Interface contacts:
Residue I62 in protein 2 contacts residue F92 in protein 1 (closest heavy-atom distance 3.5 Å).
Residue P85 in protein 2 is in contact with residue V50 in protein 1 (closest heavy-atom distance 3.6 Å).
Residue D91 in protein 2 is in contact with residue P75 in protein 1 (closest heavy-atom distance 3.4 Å).
Residue F92 in protein 2 interacts with residue V31 in protein 1 (closest heavy-atom distance 2.9 Å).
Residue H89 in protein 2 interacts with residue P29 in protein 1 (closest heavy-atom distance 3.4 Å).
Residue H46 in protein 2 contacts residue V87 in protein 1 (closest heavy-atom distance 3.0 Å).
Residue Y33 in protein 2 interacts with residue R94 in protein 1 (closest heavy-atom distance 2.8 Å).
Residue F92 in protein 2 interacts with residue K74 in protein 1 (closest heavy-atom distance 3.6 Å).
Residue K86 in protein 2 is in contact with residue K84 in protein 1 (closest heavy-atom distance 3.0 Å).
Residue R94 in protein 2 interacts with residue K72 in protein 1 (closest heavy-atom distance 3.7 Å).
Residue V32 in protein 2 interacts with residue R94 in protein 1 (closest heavy-atom distance 3.4 Å).
Residue H46 in protein 2 is in contact with residue P85 in protein 1 (closest heavy-atom distance 3.5 Å).
Residue I95 in protein 2 interacts with residue K72 in protein 1 (closest heavy-atom distance 3.0 Å).
Residue Y33 in protein 2 is in contact with residue F92 in protein 1 (closest heavy-atom distance 2.8 Å).
Residue K86 in protein 2 contacts residue H46 in protein 1 (closest heavy-atom distance 3.4 Å).
Residue H46 in protein 2 interacts with residue K86 in protein 1 (closest heavy-atom distance 3.0 Å).
Residue E88 in protein 2 contacts residue K84 in protein 1 (closest heavy-atom distance 3.3 Å).
Residue V31 in protein 2 interacts with residue D91 in protein 1 (closest heavy-atom distance 3.6 Å).
Residue P85 in protein 2 interacts with residue H46 in protein 1 (closest heavy-atom distance 3.3 Å).
Residue K84 in protein 2 is in contact with residue D47 in protein 1 (closest heavy-atom distance 2.7 Å).
Residue A30 in protein 2 is in contact with residue F92 in protein 1 (closest heavy-atom distance 3.7 Å).
Residue V87 in protein 2 interacts with residue H46 in protein 1 (closest heavy-atom distance 2.9 Å).
Residue V32 in protein 2 interacts with residue F92 in protein 1 (closest heavy-atom distance 3.4 Å).
Residue E60 in protein 2 interacts with residue I95 in protein 1 (closest heavy-atom distance 3.6 Å).
Residue R94 in protein 2 contacts residue G34 in protein 1 (closest heavy-atom distance 2.7 Å).
Residue V73 in protein 2 is in contact with residue I93 in protein 1 (closest heavy-atom distance 3.1 Å).
Residue P29 in protein 2 is in contact with residue E88 in protein 1 (closest heavy-atom distance 3.4 Å).
Residue Y33 in protein 2 contacts residue I93 in protein 1 (closest heavy-atom distance 3.2 Å).
Residue D91 in protein 2 interacts with residue V78 in protein 1 (closest heavy-atom distance 3.6 Å).
Residue R94 in protein 2 is in contact with residue A38 in protein 1 (closest heavy-atom distance 2.9 Å).
Residue F83 in protein 2 is in contact with residue K86 in protein 1 (closest heavy-atom distance 3.3 Å).
Residue F92 in protein 2 is in contact with residue L44 in protein 1 (closest heavy-atom distance 3.7 Å).
Residue E88 in protein 2 contacts residue P29 in protein 1 (closest heavy-atom distance 3.5 Å).
Residue R94 in protein 2 is in contact with residue V32 in protein 1 (closest heavy-atom distance 3.5 Å).
Residue A38 in protein 2 interacts with residue R94 in protein 1 (closest heavy-atom distance 2.8 Å).
Residue F92 in protein 2 contacts residue I62 in protein 1 (closest heavy-atom distance 3.5 Å).
Residue F92 in protein 2 interacts with residue V32 in protein 1 (closest heavy-atom distance 3.4 Å).
Residue R94 in protein 2 interacts with residue A37 in protein 1 (closest heavy-atom distance 3.4 Å).
Residue K72 in protein 2 interacts with residue I95 in protein 1 (closest heavy-atom distance 3.2 Å).
Residue K74 in protein 2 contacts residue I93 in protein 1 (closest heavy-atom distance 2.8 Å).
Residue L44 in protein 2 is in contact with residue F92 in protein 1 (closest heavy-atom distance 3.5 Å).
Residue I93 in protein 2 contacts residue Q76 in protein 1 (closest heavy-atom distance 3.3 Å).
Residue H89 in protein 2 is in contact with residue Q79 in protein 1 (closest heavy-atom distance 2.7 Å).
Residue I93 in protein 2 interacts with residue V73 in protein 1 (closest heavy-atom distance 3.2 Å).
Residue V87 in protein 2 contacts residue A82 in protein 1 (closest heavy-atom distance 3.4 Å).
Residue R23 in protein 2 contacts residue K84 in protein 1 (closest heavy-atom distance 3.2 Å).
Residue D91 in protein 2 interacts with residue Q76 in protein 1 (closest heavy-atom distance 2.8 Å).
Residue P29 in protein 2 contacts residue H89 in protein 1 (closest heavy-atom distance 3.3 Å).
Residue V31 in protein 2 contacts residue F92 in protein 1 (closest heavy-atom distance 2.8 Å).
Residue R94 in protein 2 is in contact with residue Y33 in protein 1 (closest heavy-atom distance 2.8 Å).
Residue F92 in protein 2 is in contact with residue Y33 in protein 1 (closest heavy-atom distance 3.0 Å).
Residue I93 in protein 2 contacts residue Y33 in protein 1 (closest heavy-atom distance 3.3 Å).
Residue A37 in protein 2 contacts residue R94 in protein 1 (closest heavy-atom distance 3.5 Å).
Residue Q76 in protein 2 is in contact with residue D91 in protein 1 (closest heavy-atom distance 3.0 Å).
Residue Q76 in protein 2 interacts with residue I93 in protein 1 (closest heavy-atom distance 3.5 Å).
Residue I93 in protein 2 interacts with residue K74 in protein 1 (closest heavy-atom distance 2.8 Å).
Residue G34 in protein 2 interacts with residue R94 in protein 1 (closest heavy-atom distance 2.9 Å).
Residue K86 in protein 2 is in contact with residue F83 in protein 1 (closest heavy-atom distance 3.4 Å).
Residue P75 in protein 2 contacts residue D91 in protein 1 (closest heavy-atom distance 3.6 Å).
Residue I95 in protein 2 interacts with residue A61 in protein 1 (closest heavy-atom distance 3.7 Å).

Sequence of protein 1:
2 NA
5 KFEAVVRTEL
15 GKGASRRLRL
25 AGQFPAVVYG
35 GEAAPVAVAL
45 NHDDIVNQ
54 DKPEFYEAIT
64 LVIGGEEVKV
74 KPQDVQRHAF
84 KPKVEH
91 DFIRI

Sequence of protein 2:
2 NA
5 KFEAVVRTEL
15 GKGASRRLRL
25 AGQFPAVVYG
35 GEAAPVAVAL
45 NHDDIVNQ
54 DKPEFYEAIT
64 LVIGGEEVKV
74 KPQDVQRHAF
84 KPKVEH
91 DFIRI

These two protein chains interact to form a complex.